Residue-level contacts at the interface:
Residue D154 in protein 2 contacts residue K94 in protein 1 (closest heavy-atom distance 3.5 Å).
Residue Y419 in protein 2 is in contact with residue L286 in protein 1 (closest heavy-atom distance 3.1 Å).
Residue Q65 in protein 2 is in contact with residue R139 in protein 1 (closest heavy-atom distance 2.5 Å).
Residue D310 in protein 2 is in contact with residue S156 in protein 1 (closest heavy-atom distance 3.0 Å).
Residue F364 in protein 2 contacts residue K275 in protein 1 (closest heavy-atom distance 3.5 Å).
Residue R333 in protein 2 is in contact with residue Q155 in protein 1 (closest heavy-atom distance 3.4 Å).
Residue S331 in protein 2 contacts residue I160 in protein 1 (closest heavy-atom distance 3.3 Å).
Residue T316 in protein 2 is in contact with residue C158 in protein 1 (closest heavy-atom distance 3.6 Å).
Residue G63 in protein 2 contacts residue N41 in protein 1 (closest heavy-atom distance 2.7 Å).
Residue R333 in protein 2 is in contact with residue S156 in protein 1 (closest heavy-atom distance 3.4 Å).
Residue T323 in protein 2 is in contact with residue Q35 in protein 1 (closest heavy-atom distance 3.2 Å).
Residue N361 in protein 2 contacts residue K275 in protein 1 (closest heavy-atom distance 2.5 Å).
Residue G63 in protein 2 contacts residue H108 in protein 1 (closest heavy-atom distance 3.1 Å).
Residue S313 in protein 2 contacts residue S156 in protein 1 (closest heavy-atom distance 3.4 Å).
Residue P229 in protein 2 interacts with residue N148 in protein 1 (closest heavy-atom distance 3.3 Å).
Residue G153 in protein 2 is in contact with residue R90 in protein 1 (closest heavy-atom distance 3.6 Å).
Residue R312 in protein 2 contacts residue S156 in protein 1 (closest heavy-atom distance 3.4 Å).
Residue R422 in protein 2 interacts with residue R285 in protein 1 (closest heavy-atom distance 3.3 Å).
Residue T323 in protein 2 contacts residue R32 in protein 1 (closest heavy-atom distance 3.3 Å).
Residue D188 in protein 2 contacts residue R129 in protein 1 (closest heavy-atom distance 3.3 Å).
Residue R422 in protein 2 is in contact with residue I289 in protein 1 (closest heavy-atom distance 3.4 Å).
Residue S325 in protein 2 contacts residue Q35 in protein 1 (closest heavy-atom distance 3.1 Å).
Residue E150 in protein 2 contacts residue R129 in protein 1 (closest heavy-atom distance 2.7 Å).
Residue F320 in protein 2 interacts with residue A159 in protein 1 (closest heavy-atom distance 3.6 Å).
Residue E415 in protein 2 interacts with residue F271 in protein 1 (closest heavy-atom distance 3.6 Å).
Residue N357 in protein 2 contacts residue L277 in protein 1 (closest heavy-atom distance 3.2 Å).
Residue N366 in protein 2 contacts residue N148 in protein 1 (closest heavy-atom distance 2.6 Å).
Residue F193 in protein 2 contacts residue G122 in protein 1 (closest heavy-atom distance 3.5 Å).
Residue G63 in protein 2 interacts with residue R139 in protein 1 (closest heavy-atom distance 2.9 Å).
Residue E415 in protein 2 contacts residue H296 in protein 1 (closest heavy-atom distance 3.4 Å).
Residue E423 in protein 2 is in contact with residue L286 in protein 1 (closest heavy-atom distance 3.4 Å).
Residue N357 in protein 2 interacts with residue K275 in protein 1 (closest heavy-atom distance 3.5 Å).
Residue D154 in protein 2 contacts residue R90 in protein 1 (closest heavy-atom distance 3.1 Å).
Residue S324 in protein 2 is in contact with residue R32 in protein 1 (closest heavy-atom distance 2.5 Å).
Residue S331 in protein 2 interacts with residue R162 in protein 1 (closest heavy-atom distance 2.4 Å).
Residue K426 in protein 2 contacts residue S283 in protein 1 (closest heavy-atom distance 3.4 Å).
Residue N191 in protein 2 interacts with residue I86 in protein 1 (closest heavy-atom distance 3.5 Å).
Residue N357 in protein 2 contacts residue R285 in protein 1 (closest heavy-atom distance 3.3 Å).
Residue S327 in protein 2 contacts residue E28 in protein 1 (closest heavy-atom distance 3.4 Å).
Residue T316 in protein 2 interacts with residue S156 in protein 1 (closest heavy-atom distance 3.5 Å).
Residue E230 in protein 2 interacts with residue K149 in protein 1 (closest heavy-atom distance 3.4 Å).
Residue N357 in protein 2 is in contact with residue E282 in protein 1 (closest heavy-atom distance 3.2 Å).
Residue P229 in protein 2 contacts residue K149 in protein 1 (closest heavy-atom distance 3.2 Å).
Residue T332 in protein 2 contacts residue R162 in protein 1 (closest heavy-atom distance 3.4 Å).
Residue F244 in protein 2 interacts with residue Q125 in protein 1 (closest heavy-atom distance 3.3 Å).
Residue F193 in protein 2 interacts with residue A121 in protein 1 (closest heavy-atom distance 3.5 Å).
Residue I156 in protein 2 interacts with residue R90 in protein 1 (closest heavy-atom distance 3.5 Å).
Residue R312 in protein 2 is in contact with residue E132 in protein 1 (closest heavy-atom distance 2.6 Å).
Residue D154 in protein 2 interacts with residue A126 in protein 1 (closest heavy-atom distance 3.2 Å).
Residue E225 in protein 2 is in contact with residue E152 in protein 1 (closest heavy-atom distance 3.3 Å).
Residue S111 in protein 2 contacts residue E152 in protein 1 (closest heavy-atom distance 2.5 Å).
Residue C226 in protein 2 interacts with residue E152 in protein 1 (closest heavy-atom distance 3.5 Å).
Residue Y419 in protein 2 is in contact with residue K290 in protein 1 (closest heavy-atom distance 3.5 Å).
Residue Q162 in protein 2 contacts residue R90 in protein 1 (closest heavy-atom distance 3.0 Å).
Residue R333 in protein 2 is in contact with residue E152 in protein 1 (closest heavy-atom distance 3.3 Å).
Residue F320 in protein 2 is in contact with residue R32 in protein 1 (closest heavy-atom distance 3.2 Å).
Residue Q65 in protein 2 interacts with residue P43 in protein 1 (closest heavy-atom distance 3.3 Å).
Residue E418 in protein 2 interacts with residue K275 in protein 1 (closest heavy-atom distance 2.6 Å).
Residue D154 in protein 2 interacts with residue R129 in protein 1 (closest heavy-atom distance 3.2 Å).
Residue Y67 in protein 2 interacts with residue R157 in protein 1 (closest heavy-atom distance 3.0 Å).

These two protein chains interact to form a complex.

Sequence of protein 1:
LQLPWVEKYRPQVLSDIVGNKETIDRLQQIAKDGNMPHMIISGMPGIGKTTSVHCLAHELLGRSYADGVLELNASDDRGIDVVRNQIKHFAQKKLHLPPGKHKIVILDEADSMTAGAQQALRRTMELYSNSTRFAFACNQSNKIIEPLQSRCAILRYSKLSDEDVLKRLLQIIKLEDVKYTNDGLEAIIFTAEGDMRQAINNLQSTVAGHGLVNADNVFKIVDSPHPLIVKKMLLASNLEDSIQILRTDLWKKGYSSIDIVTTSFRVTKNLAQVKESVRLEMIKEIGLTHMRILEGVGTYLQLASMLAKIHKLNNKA

Sequence of protein 2:
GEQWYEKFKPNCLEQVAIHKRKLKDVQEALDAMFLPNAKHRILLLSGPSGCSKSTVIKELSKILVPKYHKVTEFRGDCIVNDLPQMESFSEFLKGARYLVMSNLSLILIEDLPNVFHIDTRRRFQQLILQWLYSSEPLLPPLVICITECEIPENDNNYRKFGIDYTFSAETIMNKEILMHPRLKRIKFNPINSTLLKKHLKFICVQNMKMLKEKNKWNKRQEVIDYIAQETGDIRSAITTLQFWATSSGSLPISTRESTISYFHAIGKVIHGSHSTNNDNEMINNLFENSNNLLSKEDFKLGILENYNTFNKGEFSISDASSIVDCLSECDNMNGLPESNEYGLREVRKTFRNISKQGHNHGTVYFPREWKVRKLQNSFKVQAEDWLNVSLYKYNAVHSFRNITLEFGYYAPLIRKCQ